Sequence of the second protein:
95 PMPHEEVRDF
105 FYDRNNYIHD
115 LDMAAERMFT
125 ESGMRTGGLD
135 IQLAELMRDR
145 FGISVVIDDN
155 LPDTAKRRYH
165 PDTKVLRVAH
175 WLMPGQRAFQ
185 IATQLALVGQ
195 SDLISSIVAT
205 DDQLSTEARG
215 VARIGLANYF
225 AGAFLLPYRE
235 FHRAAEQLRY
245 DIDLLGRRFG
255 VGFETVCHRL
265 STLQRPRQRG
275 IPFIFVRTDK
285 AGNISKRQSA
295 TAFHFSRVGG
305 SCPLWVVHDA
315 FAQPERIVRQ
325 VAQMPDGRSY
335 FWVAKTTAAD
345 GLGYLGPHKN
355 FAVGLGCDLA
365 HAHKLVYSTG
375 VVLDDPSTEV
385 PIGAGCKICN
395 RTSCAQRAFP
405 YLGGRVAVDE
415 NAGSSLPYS

The following describes two proteins that form a bound complex.

Interface contacts:
Residue Q317 in the first protein contacts residue Q317 in the second protein (closest heavy-atom distance 4.5 Å).
Residue V376 in the first protein interacts with residue G374 in the second protein (closest heavy-atom distance 3.0 Å).
Residue T382 in the first protein interacts with residue G374 in the second protein (closest heavy-atom distance 4.2 Å).
Residue V376 in the first protein is in contact with residue V376 in the second protein (closest heavy-atom distance 3.9 Å).
Residue G374 in the first protein contacts residue G374 in the second protein (closest heavy-atom distance 3.4 Å).
Residue V375 in the first protein is in contact with residue G374 in the second protein (closest heavy-atom distance 3.2 Å).
Residue V375 in the first protein is in contact with residue V376 in the second protein (closest heavy-atom distance 4.1 Å).
Residue T373 in the first protein is in contact with residue T382 in the second protein (closest heavy-atom distance 3.7 Å).
Residue V375 in the first protein is in contact with residue V375 in the second protein (closest heavy-atom distance 5.0 Å).
Residue V376 in the first protein contacts residue V375 in the second protein (closest heavy-atom distance 4.1 Å).
Residue A316 in the first protein contacts residue A316 in the second protein (closest heavy-atom distance 4.5 Å).
Residue G374 in the first protein is in contact with residue V376 in the second protein (closest heavy-atom distance 3.0 Å).
Residue T382 in the first protein interacts with residue T373 in the second protein (closest heavy-atom distance 3.7 Å).
Residue G374 in the first protein is in contact with residue V375 in the second protein (closest heavy-atom distance 3.2 Å).
Residue G374 in the first protein interacts with residue T382 in the second protein (closest heavy-atom distance 4.2 Å).

Sequence of the first protein:
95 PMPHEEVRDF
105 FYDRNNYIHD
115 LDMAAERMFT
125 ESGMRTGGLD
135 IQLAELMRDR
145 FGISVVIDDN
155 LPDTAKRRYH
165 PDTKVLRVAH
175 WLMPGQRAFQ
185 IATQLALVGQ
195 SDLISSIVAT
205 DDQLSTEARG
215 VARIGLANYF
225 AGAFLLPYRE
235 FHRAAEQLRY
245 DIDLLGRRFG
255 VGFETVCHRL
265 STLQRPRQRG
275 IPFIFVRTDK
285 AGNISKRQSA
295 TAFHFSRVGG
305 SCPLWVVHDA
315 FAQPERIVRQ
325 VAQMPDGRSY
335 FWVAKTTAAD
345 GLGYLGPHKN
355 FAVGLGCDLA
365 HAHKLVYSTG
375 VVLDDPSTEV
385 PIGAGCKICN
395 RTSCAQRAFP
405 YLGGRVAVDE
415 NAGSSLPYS